Sequence of the first protein:
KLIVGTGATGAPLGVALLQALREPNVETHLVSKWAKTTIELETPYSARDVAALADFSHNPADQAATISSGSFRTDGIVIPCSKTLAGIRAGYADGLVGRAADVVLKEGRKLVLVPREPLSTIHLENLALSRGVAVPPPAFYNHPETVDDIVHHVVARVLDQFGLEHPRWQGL

Sequence of the second protein:
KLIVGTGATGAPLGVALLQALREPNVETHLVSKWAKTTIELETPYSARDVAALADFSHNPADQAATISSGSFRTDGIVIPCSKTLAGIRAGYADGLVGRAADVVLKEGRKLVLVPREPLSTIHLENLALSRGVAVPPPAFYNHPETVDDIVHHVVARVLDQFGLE

Residue-level contacts at the interface:
Residue W183 in the first protein contacts residue L45 in the second protein (closest heavy-atom distance 3.9 Å).
Residue E132 in the first protein interacts with residue R139 in the second protein (closest heavy-atom distance 3.1 Å).
Residue P155 in the first protein interacts with residue V158 in the second protein (closest heavy-atom distance 3.4 Å).
Residue I161 in the first protein contacts residue V158 in the second protein (closest heavy-atom distance 3.7 Å).
Residue E156 in the first protein contacts residue V158 in the second protein (closest heavy-atom distance 3.1 Å).
Residue L131 in the first protein contacts residue S138 in the second protein (closest heavy-atom distance 3.7 Å).
Residue P146 in the first protein interacts with residue L126 in the second protein (closest heavy-atom distance 3.9 Å).
Residue R122 in the first protein contacts residue P149 in the second protein (closest heavy-atom distance 2.9 Å).
Residue A150 in the first protein is in contact with residue T11 in the second protein (closest heavy-atom distance 3.7 Å).
Residue Y152 in the first protein contacts residue E46 in the second protein (closest heavy-atom distance 3.2 Å).
Residue V158 in the first protein is in contact with residue P155 in the second protein (closest heavy-atom distance 3.6 Å).
Residue F151 in the first protein is in contact with residue G12 in the second protein (closest heavy-atom distance 3.4 Å).
Residue V158 in the first protein is in contact with residue E156 in the second protein (closest heavy-atom distance 3.2 Å).
Residue S138 in the first protein is in contact with residue T128 in the second protein (closest heavy-atom distance 2.8 Å).
Residue P147 in the first protein contacts residue P149 in the second protein (closest heavy-atom distance 3.0 Å).
Residue Y152 in the first protein interacts with residue T11 in the second protein (closest heavy-atom distance 3.1 Å).
Residue T11 in the first protein is in contact with residue Y152 in the second protein (closest heavy-atom distance 3.3 Å).
Residue F151 in the first protein contacts residue E46 in the second protein (closest heavy-atom distance 3.4 Å).
Residue T128 in the first protein is in contact with residue L135 in the second protein (closest heavy-atom distance 3.6 Å).
Residue L135 in the first protein contacts residue L135 in the second protein (closest heavy-atom distance 3.6 Å).
Residue R139 in the first protein is in contact with residue T128 in the second protein (closest heavy-atom distance 3.9 Å).
Residue H154 in the first protein interacts with residue L45 in the second protein (closest heavy-atom distance 2.7 Å).
Residue T11 in the first protein is in contact with residue A150 in the second protein (closest heavy-atom distance 3.8 Å).
Residue V158 in the first protein interacts with residue T157 in the second protein (closest heavy-atom distance 3.9 Å).
Residue F151 in the first protein interacts with residue P14 in the second protein (closest heavy-atom distance 3.6 Å).
Residue Q172 in the first protein contacts residue P125 in the second protein (closest heavy-atom distance 3.7 Å).
Residue T157 in the first protein is in contact with residue E156 in the second protein (closest heavy-atom distance 3.8 Å).
Residue L45 in the first protein is in contact with residue H154 in the second protein (closest heavy-atom distance 3.4 Å).
Residue R122 in the first protein interacts with residue A150 in the second protein (closest heavy-atom distance 3.7 Å).
Residue F151 in the first protein is in contact with residue V158 in the second protein (closest heavy-atom distance 3.5 Å).
Residue Y152 in the first protein contacts residue L45 in the second protein (closest heavy-atom distance 3.9 Å).
Residue F151 in the first protein interacts with residue V162 in the second protein (closest heavy-atom distance 3.8 Å).
Residue E132 in the first protein interacts with residue L135 in the second protein (closest heavy-atom distance 3.8 Å).
Residue T157 in the first protein contacts residue V158 in the second protein (closest heavy-atom distance 4.0 Å).
Residue L135 in the first protein contacts residue E132 in the second protein (closest heavy-atom distance 3.7 Å).
Residue T11 in the first protein contacts residue F151 in the second protein (closest heavy-atom distance 2.8 Å).
Residue S127 in the first protein is in contact with residue S138 in the second protein (closest heavy-atom distance 4.0 Å).
Residue S138 in the first protein contacts residue L131 in the second protein (closest heavy-atom distance 3.7 Å).
Residue P14 in the first protein contacts residue F151 in the second protein (closest heavy-atom distance 3.6 Å).
Residue L135 in the first protein interacts with residue T128 in the second protein (closest heavy-atom distance 3.7 Å).
Residue S138 in the first protein is in contact with residue S127 in the second protein (closest heavy-atom distance 3.8 Å).
Residue E156 in the first protein interacts with residue T157 in the second protein (closest heavy-atom distance 3.7 Å).
Residue P125 in the first protein interacts with residue Q172 in the second protein (closest heavy-atom distance 3.7 Å).
Residue L45 in the first protein contacts residue Y152 in the second protein (closest heavy-atom distance 4.0 Å).
Residue T128 in the first protein is in contact with residue S138 in the second protein (closest heavy-atom distance 2.8 Å).
Residue V158 in the first protein contacts residue I161 in the second protein (closest heavy-atom distance 3.7 Å).
Residue V162 in the first protein interacts with residue F151 in the second protein (closest heavy-atom distance 3.9 Å).
Residue V158 in the first protein is in contact with residue F151 in the second protein (closest heavy-atom distance 3.6 Å).
Residue E46 in the first protein interacts with residue F151 in the second protein (closest heavy-atom distance 3.4 Å).
Residue F151 in the first protein interacts with residue T11 in the second protein (closest heavy-atom distance 2.7 Å).
Residue T128 in the first protein is in contact with residue R139 in the second protein (closest heavy-atom distance 3.9 Å).
Residue P149 in the first protein contacts residue P147 in the second protein (closest heavy-atom distance 3.0 Å).
Residue A150 in the first protein contacts residue R122 in the second protein (closest heavy-atom distance 3.8 Å).
Residue E46 in the first protein interacts with residue Y152 in the second protein (closest heavy-atom distance 3.3 Å).
Residue L186 in the first protein contacts residue L45 in the second protein (closest heavy-atom distance 3.8 Å).
Residue V145 in the first protein is in contact with residue P125 in the second protein (closest heavy-atom distance 3.8 Å).
Residue R139 in the first protein is in contact with residue E132 in the second protein (closest heavy-atom distance 3.0 Å).
Residue I161 in the first protein contacts residue I161 in the second protein (closest heavy-atom distance 3.5 Å).
Residue P149 in the first protein contacts residue R122 in the second protein (closest heavy-atom distance 3.1 Å).
Residue G12 in the first protein interacts with residue F151 in the second protein (closest heavy-atom distance 3.3 Å).

These two protein chains interact to form a complex.